Contacts between the two chains:
Residue K50 in the first protein is in contact with residue E31 in the second protein (closest heavy-atom distance 3.2 Å).
Residue Y42 in the first protein interacts with residue K38 in the second protein (closest heavy-atom distance 3.2 Å).
Residue W67 in the first protein interacts with residue R41 in the second protein (closest heavy-atom distance 3.3 Å).
Residue Y42 in the first protein interacts with residue L37 in the second protein (closest heavy-atom distance 3.2 Å).
Residue R62 in the first protein contacts residue K38 in the second protein (closest heavy-atom distance 3.8 Å).
Residue R76 in the first protein contacts residue H44 in the second protein (closest heavy-atom distance 3.5 Å).
Residue D61 in the first protein contacts residue K38 in the second protein (closest heavy-atom distance 3.2 Å).
Residue D61 in the first protein interacts with residue L34 in the second protein (closest heavy-atom distance 3.7 Å).
Residue Y42 in the first protein is in contact with residue R41 in the second protein (closest heavy-atom distance 3.1 Å).
Residue F47 in the first protein is in contact with residue E33 in the second protein (closest heavy-atom distance 3.8 Å).
Residue Y42 in the first protein interacts with residue L34 in the second protein (closest heavy-atom distance 4.0 Å).
Residue R62 in the first protein contacts residue E31 in the second protein (closest heavy-atom distance 4.5 Å).
Residue K46 in the first protein is in contact with residue E33 in the second protein (closest heavy-atom distance 2.8 Å).
Residue D61 in the first protein is in contact with residue R41 in the second protein (closest heavy-atom distance 2.8 Å).
Residue P48 in the first protein is in contact with residue E30 in the second protein (closest heavy-atom distance 5.0 Å).
Residue W77 in the first protein interacts with residue H42 in the second protein (closest heavy-atom distance 3.6 Å).
Residue K46 in the first protein interacts with residue E30 in the second protein (closest heavy-atom distance 4.7 Å).
Residue D61 in the first protein contacts residue L37 in the second protein (closest heavy-atom distance 4.9 Å).
Residue E63 in the first protein contacts residue K38 in the second protein (closest heavy-atom distance 3.9 Å).
Residue G41 in the first protein is in contact with residue L37 in the second protein (closest heavy-atom distance 3.7 Å).
Residue K46 in the first protein is in contact with residue L37 in the second protein (closest heavy-atom distance 4.2 Å).
Residue W77 in the first protein interacts with residue H44 in the second protein (closest heavy-atom distance 4.9 Å).
Residue F47 in the first protein contacts residue E30 in the second protein (closest heavy-atom distance 3.5 Å).
Residue P60 in the first protein is in contact with residue L34 in the second protein (closest heavy-atom distance 3.5 Å).
Residue F47 in the first protein contacts residue L34 in the second protein (closest heavy-atom distance 3.5 Å).
Residue W77 in the first protein interacts with residue D45 in the second protein (closest heavy-atom distance 3.1 Å).
Residue K50 in the first protein is in contact with residue L34 in the second protein (closest heavy-atom distance 3.7 Å).
Residue E63 in the first protein is in contact with residue R41 in the second protein (closest heavy-atom distance 2.9 Å).
Residue W77 in the first protein is in contact with residue R41 in the second protein (closest heavy-atom distance 3.1 Å).
Residue F69 in the first protein contacts residue R41 in the second protein (closest heavy-atom distance 4.2 Å).
Residue F47 in the first protein is in contact with residue L37 in the second protein (closest heavy-atom distance 3.8 Å).
Residue K50 in the first protein is in contact with residue E30 in the second protein (closest heavy-atom distance 4.0 Å).
Residue E63 in the first protein contacts residue H42 in the second protein (closest heavy-atom distance 2.8 Å).

Sequence of the second protein:
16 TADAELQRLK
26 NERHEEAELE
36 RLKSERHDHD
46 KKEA

These two protein chains interact to form a complex.

Sequence of the first protein:
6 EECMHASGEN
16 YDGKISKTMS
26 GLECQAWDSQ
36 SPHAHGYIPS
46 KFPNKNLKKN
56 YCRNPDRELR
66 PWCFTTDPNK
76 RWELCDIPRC